Sequence of the second protein:
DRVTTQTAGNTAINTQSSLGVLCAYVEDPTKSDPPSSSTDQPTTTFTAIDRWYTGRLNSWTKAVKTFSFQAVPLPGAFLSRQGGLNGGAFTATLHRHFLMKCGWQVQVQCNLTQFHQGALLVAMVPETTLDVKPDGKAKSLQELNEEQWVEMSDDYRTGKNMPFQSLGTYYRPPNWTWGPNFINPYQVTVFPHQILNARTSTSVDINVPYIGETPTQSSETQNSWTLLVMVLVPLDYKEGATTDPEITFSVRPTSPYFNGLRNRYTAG

Interface contacts:
Residue T232 in the second protein interacts with residue A198 in the first protein (closest heavy-atom distance 3.3 Å).
Residue Y182 in the second protein is in contact with residue V100 in the first protein (closest heavy-atom distance 3.4 Å).
Residue N186 in the second protein contacts residue A93 in the first protein (closest heavy-atom distance 2.8 Å).
Residue L178 in the second protein is in contact with residue P60 in the first protein (closest heavy-atom distance 3.4 Å).
Residue N195 in the second protein is in contact with residue F254 in the first protein (closest heavy-atom distance 3.4 Å).
Residue I206 in the second protein contacts residue E6 in the first protein (closest heavy-atom distance 3.0 Å).
Residue T211 in the second protein contacts residue E6 in the first protein (closest heavy-atom distance 2.6 Å).
Residue P226 in the second protein contacts residue S189 in the first protein (closest heavy-atom distance 3.4 Å).
Residue Q205 in the second protein interacts with residue E6 in the first protein (closest heavy-atom distance 3.1 Å).
Residue T188 in the second protein contacts residue F89 in the first protein (closest heavy-atom distance 3.0 Å).
Residue N195 in the second protein contacts residue M251 in the first protein (closest heavy-atom distance 3.4 Å).
Residue R183 in the second protein is in contact with residue S96 in the first protein (closest heavy-atom distance 3.4 Å).
Residue H204 in the second protein contacts residue G8 in the first protein (closest heavy-atom distance 3.2 Å).
Residue Q205 in the second protein interacts with residue T7 in the first protein (closest heavy-atom distance 3.0 Å).
Residue Y181 in the second protein interacts with residue A65 in the first protein (closest heavy-atom distance 3.4 Å).
Residue E224 in the second protein is in contact with residue S188 in the first protein (closest heavy-atom distance 3.3 Å).
Residue T188 in the second protein contacts residue L91 in the first protein (closest heavy-atom distance 3.3 Å).
Residue P137 in the second protein contacts residue T117 in the first protein (closest heavy-atom distance 3.4 Å).
Residue E138 in the second protein interacts with residue G196 in the first protein (closest heavy-atom distance 2.9 Å).
Residue Y182 in the second protein contacts residue Q67 in the first protein (closest heavy-atom distance 3.2 Å).
Residue F175 in the second protein interacts with residue R88 in the first protein (closest heavy-atom distance 3.3 Å).
Residue Q176 in the second protein is in contact with residue T205 in the first protein (closest heavy-atom distance 3.4 Å).
Residue R183 in the second protein contacts residue N94 in the first protein (closest heavy-atom distance 2.5 Å).
Residue N234 in the second protein is in contact with residue G196 in the first protein (closest heavy-atom distance 3.4 Å).
Residue E138 in the second protein is in contact with residue Y118 in the first protein (closest heavy-atom distance 2.6 Å).
Residue P191 in the second protein contacts residue T87 in the first protein (closest heavy-atom distance 2.9 Å).
Residue N186 in the second protein contacts residue G90 in the first protein (closest heavy-atom distance 3.2 Å).
Residue Q198 in the second protein interacts with residue L252 in the first protein (closest heavy-atom distance 2.7 Å).
Residue W189 in the second protein contacts residue F89 in the first protein (closest heavy-atom distance 2.7 Å).
Residue N192 in the second protein interacts with residue W195 in the first protein (closest heavy-atom distance 2.9 Å).
Residue E224 in the second protein interacts with residue V190 in the first protein (closest heavy-atom distance 3.3 Å).
Residue K171 in the second protein contacts residue R88 in the first protein (closest heavy-atom distance 3.0 Å).
Residue F175 in the second protein is in contact with residue T87 in the first protein (closest heavy-atom distance 3.2 Å).
Residue Q198 in the second protein interacts with residue M251 in the first protein (closest heavy-atom distance 3.4 Å).
Residue E138 in the second protein contacts residue W195 in the first protein (closest heavy-atom distance 3.3 Å).
Residue N195 in the second protein interacts with residue L252 in the first protein (closest heavy-atom distance 3.0 Å).
Residue R183 in the second protein interacts with residue Y92 in the first protein (closest heavy-atom distance 2.7 Å).
Residue F193 in the second protein interacts with residue L252 in the first protein (closest heavy-atom distance 3.2 Å).
Residue T180 in the second protein interacts with residue Q62 in the first protein (closest heavy-atom distance 3.1 Å).
Residue T180 in the second protein interacts with residue T61 in the first protein (closest heavy-atom distance 3.2 Å).
Residue R183 in the second protein interacts with residue V100 in the first protein (closest heavy-atom distance 2.9 Å).
Residue P174 in the second protein contacts residue T87 in the first protein (closest heavy-atom distance 2.7 Å).
Residue W189 in the second protein is in contact with residue Y111 in the first protein (closest heavy-atom distance 3.4 Å).
Residue Y181 in the second protein interacts with residue T61 in the first protein (closest heavy-atom distance 3.0 Å).
Residue G179 in the second protein is in contact with residue T61 in the first protein (closest heavy-atom distance 3.2 Å).
Residue F193 in the second protein is in contact with residue P253 in the first protein (closest heavy-atom distance 3.3 Å).
Residue E224 in the second protein contacts residue S189 in the first protein (closest heavy-atom distance 3.0 Å).
Residue L178 in the second protein interacts with residue T61 in the first protein (closest heavy-atom distance 2.9 Å).
Residue N186 in the second protein contacts residue L91 in the first protein (closest heavy-atom distance 2.9 Å).
Residue Y181 in the second protein contacts residue D69 in the first protein (closest heavy-atom distance 2.6 Å).
Residue F193 in the second protein is in contact with residue R194 in the first protein (closest heavy-atom distance 3.4 Å).
Residue Y181 in the second protein contacts residue V100 in the first protein (closest heavy-atom distance 3.1 Å).
Residue M173 in the second protein contacts residue R88 in the first protein (closest heavy-atom distance 2.7 Å).
Residue N208 in the second protein is in contact with residue E6 in the first protein (closest heavy-atom distance 3.2 Å).
Residue G223 in the second protein contacts residue Y118 in the first protein (closest heavy-atom distance 3.3 Å).
Residue R183 in the second protein contacts residue S98 in the first protein (closest heavy-atom distance 2.9 Å).
Residue T139 in the second protein contacts residue G196 in the first protein (closest heavy-atom distance 3.3 Å).
Residue T180 in the second protein contacts residue E63 in the first protein (closest heavy-atom distance 3.0 Å).
Residue V143 in the second protein is in contact with residue R206 in the first protein (closest heavy-atom distance 3.2 Å).
Residue D142 in the second protein contacts residue R206 in the first protein (closest heavy-atom distance 3.1 Å).

These two protein chains interact to form a complex.

Sequence of the first protein:
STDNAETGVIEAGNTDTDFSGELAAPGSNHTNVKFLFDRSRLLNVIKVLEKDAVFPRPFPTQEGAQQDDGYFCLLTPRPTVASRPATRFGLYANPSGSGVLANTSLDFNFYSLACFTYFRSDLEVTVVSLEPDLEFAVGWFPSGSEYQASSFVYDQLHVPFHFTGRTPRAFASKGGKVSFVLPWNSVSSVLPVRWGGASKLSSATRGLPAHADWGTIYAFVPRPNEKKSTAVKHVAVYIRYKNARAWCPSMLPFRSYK